Contacts between the two chains:
Residue L12 in chain A is in contact with residue A66 in chain B (closest heavy-atom distance 4.5 Å).
Residue Y18 in chain A interacts with residue L41 in chain B (closest heavy-atom distance 3.6 Å).
Residue F44 in chain A interacts with residue R70 in chain B (closest heavy-atom distance 3.6 Å).
Residue L12 in chain A interacts with residue I63 in chain B (closest heavy-atom distance 4.0 Å).
Residue T14 in chain A is in contact with residue A39 in chain B (closest heavy-atom distance 3.4 Å).
Residue T14 in chain A is in contact with residue P38 in chain B (closest heavy-atom distance 3.8 Å).
Residue V45 in chain A contacts residue P38 in chain B (closest heavy-atom distance 4.2 Å).
Residue P15 in chain A contacts residue E47 in chain B (closest heavy-atom distance 3.7 Å).
Residue L7 in chain A is in contact with residue V62 in chain B (closest heavy-atom distance 3.9 Å).
Residue L7 in chain A interacts with residue L41 in chain B (closest heavy-atom distance 4.5 Å).
Residue F44 in chain A interacts with residue L67 in chain B (closest heavy-atom distance 3.7 Å).
Residue F44 in chain A contacts residue I35 in chain B (closest heavy-atom distance 3.9 Å).
Residue Y18 in chain A interacts with residue M45 in chain B (closest heavy-atom distance 4.5 Å).
Residue L7 in chain A contacts residue P43 in chain B (closest heavy-atom distance 4.0 Å).
Residue N9 in chain A is in contact with residue R70 in chain B (closest heavy-atom distance 3.4 Å).
Residue V45 in chain A contacts residue L37 in chain B (closest heavy-atom distance 3.7 Å).
Residue N10 in chain A contacts residue R70 in chain B (closest heavy-atom distance 3.1 Å).
Residue V3 in chain A is in contact with residue P43 in chain B (closest heavy-atom distance 4.3 Å).
Residue L12 in chain A contacts residue L67 in chain B (closest heavy-atom distance 3.8 Å).
Residue P15 in chain A contacts residue L41 in chain B (closest heavy-atom distance 3.8 Å).
Residue T14 in chain A contacts residue V40 in chain B (closest heavy-atom distance 4.2 Å).
Residue N10 in chain A interacts with residue R65 in chain B (closest heavy-atom distance 4.8 Å).
Residue V3 in chain A interacts with residue L41 in chain B (closest heavy-atom distance 3.9 Å).
Residue F44 in chain A interacts with residue A72 in chain B (closest heavy-atom distance 3.9 Å).
Residue L7 in chain A contacts residue I63 in chain B (closest heavy-atom distance 4.1 Å).
Residue I13 in chain A interacts with residue A39 in chain B (closest heavy-atom distance 4.4 Å).
Residue N10 in chain A contacts residue E69 in chain B (closest heavy-atom distance 3.4 Å).
Residue V3 in chain A contacts residue M45 in chain B (closest heavy-atom distance 3.7 Å).
Residue N10 in chain A is in contact with residue A66 in chain B (closest heavy-atom distance 3.5 Å).
Residue L7 in chain A is in contact with residue G42 in chain B (closest heavy-atom distance 4.7 Å).
Residue I13 in chain A interacts with residue V40 in chain B (closest heavy-atom distance 3.2 Å).
Residue L12 in chain A interacts with residue L37 in chain B (closest heavy-atom distance 4.0 Å).
Residue V45 in chain A contacts residue V40 in chain B (closest heavy-atom distance 4.6 Å).
Residue V3 in chain A interacts with residue G42 in chain B (closest heavy-atom distance 3.4 Å).
Residue E4 in chain A is in contact with residue P43 in chain B (closest heavy-atom distance 4.3 Å).
Residue I13 in chain A interacts with residue L41 in chain B (closest heavy-atom distance 2.9 Å).
Residue Y11 in chain A is in contact with residue A66 in chain B (closest heavy-atom distance 5.0 Å).
Residue L12 in chain A is in contact with residue V40 in chain B (closest heavy-atom distance 3.8 Å).
Residue T14 in chain A interacts with residue L41 in chain B (closest heavy-atom distance 4.5 Å).
Residue F44 in chain A contacts residue L37 in chain B (closest heavy-atom distance 4.9 Å).
Residue P15 in chain A contacts residue A39 in chain B (closest heavy-atom distance 3.2 Å).
Residue P15 in chain A interacts with residue V40 in chain B (closest heavy-atom distance 4.2 Å).
Residue L7 in chain A is in contact with residue A66 in chain B (closest heavy-atom distance 4.4 Å).
Residue Y11 in chain A is in contact with residue R70 in chain B (closest heavy-atom distance 3.3 Å).

These two protein chains interact to form a complex.

Sequence of chain B:
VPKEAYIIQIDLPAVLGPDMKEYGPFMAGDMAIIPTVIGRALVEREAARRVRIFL

Sequence of chain A:
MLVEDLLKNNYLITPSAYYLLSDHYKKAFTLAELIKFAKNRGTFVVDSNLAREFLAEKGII